Sequence of the second protein:
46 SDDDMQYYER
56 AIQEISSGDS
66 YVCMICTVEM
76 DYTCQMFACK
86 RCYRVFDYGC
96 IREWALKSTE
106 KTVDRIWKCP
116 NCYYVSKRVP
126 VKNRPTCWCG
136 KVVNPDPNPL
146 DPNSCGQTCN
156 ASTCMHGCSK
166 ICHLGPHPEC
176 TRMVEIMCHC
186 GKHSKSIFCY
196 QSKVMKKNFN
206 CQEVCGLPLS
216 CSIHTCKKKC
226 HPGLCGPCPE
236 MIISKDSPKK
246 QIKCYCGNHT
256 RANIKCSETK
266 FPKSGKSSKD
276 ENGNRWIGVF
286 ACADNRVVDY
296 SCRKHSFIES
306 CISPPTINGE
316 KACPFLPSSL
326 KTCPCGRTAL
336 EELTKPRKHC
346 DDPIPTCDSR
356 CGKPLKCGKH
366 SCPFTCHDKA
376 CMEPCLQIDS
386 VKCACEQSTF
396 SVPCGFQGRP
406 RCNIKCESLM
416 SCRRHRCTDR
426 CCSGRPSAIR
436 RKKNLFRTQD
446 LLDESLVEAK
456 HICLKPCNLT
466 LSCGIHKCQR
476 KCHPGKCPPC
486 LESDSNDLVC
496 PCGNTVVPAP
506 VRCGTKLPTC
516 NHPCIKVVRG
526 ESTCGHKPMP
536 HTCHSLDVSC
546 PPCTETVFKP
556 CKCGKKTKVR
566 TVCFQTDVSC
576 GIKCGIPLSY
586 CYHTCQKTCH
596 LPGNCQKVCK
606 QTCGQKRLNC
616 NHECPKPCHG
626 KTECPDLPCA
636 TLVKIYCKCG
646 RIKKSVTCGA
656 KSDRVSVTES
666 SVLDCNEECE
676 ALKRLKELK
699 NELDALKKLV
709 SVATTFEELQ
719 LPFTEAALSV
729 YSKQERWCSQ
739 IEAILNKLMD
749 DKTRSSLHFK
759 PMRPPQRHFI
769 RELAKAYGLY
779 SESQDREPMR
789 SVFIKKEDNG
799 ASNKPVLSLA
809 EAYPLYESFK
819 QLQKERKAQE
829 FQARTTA

Interface contacts:
Residue Y778 in the second protein is in contact with residue R51 in the first protein (closest heavy-atom distance 3.3 Å).
Residue E780 in the second protein is in contact with residue A47 in the first protein (closest heavy-atom distance 4.7 Å).
Residue Y778 in the second protein interacts with residue V50 in the first protein (closest heavy-atom distance 4.7 Å).
Residue K793 in the second protein interacts with residue E55 in the first protein (closest heavy-atom distance 4.8 Å).

Sequence of the first protein:
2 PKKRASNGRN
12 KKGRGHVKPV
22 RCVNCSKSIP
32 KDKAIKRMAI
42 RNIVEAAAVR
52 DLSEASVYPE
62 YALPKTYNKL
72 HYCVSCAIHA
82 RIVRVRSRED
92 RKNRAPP

This data describes a binding interaction between two proteins.